These two protein chains interact to form a complex.

Sequence of chain B:
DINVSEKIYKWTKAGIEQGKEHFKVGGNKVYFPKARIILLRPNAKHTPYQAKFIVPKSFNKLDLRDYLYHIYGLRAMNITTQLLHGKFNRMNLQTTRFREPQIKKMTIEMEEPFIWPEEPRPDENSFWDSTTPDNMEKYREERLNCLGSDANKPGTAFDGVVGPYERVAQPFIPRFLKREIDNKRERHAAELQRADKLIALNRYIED

Residue-level contacts at the interface:
Residue Q103 in chain A contacts residue Q224 in chain B (closest heavy-atom distance 4.1 Å).
Residue D238 in chain A contacts residue G202 in chain B (closest heavy-atom distance 3.4 Å).
Residue Q106 in chain A contacts residue P225 in chain B (closest heavy-atom distance 3.9 Å).
Residue S162 in chain A interacts with residue P225 in chain B (closest heavy-atom distance 3.4 Å).
Residue L113 in chain A contacts residue R239 in chain B (closest heavy-atom distance 4.3 Å).
Residue R169 in chain A is in contact with residue S203 in chain B (closest heavy-atom distance 4.0 Å).
Residue E155 in chain A contacts residue L231 in chain B (closest heavy-atom distance 4.3 Å).
Residue L221 in chain A interacts with residue A223 in chain B (closest heavy-atom distance 3.3 Å).
Residue R154 in chain A contacts residue E234 in chain B (closest heavy-atom distance 4.1 Å).
Residue Y164 in chain A is in contact with residue F226 in chain B (closest heavy-atom distance 3.7 Å).
Residue R169 in chain A contacts residue L201 in chain B (closest heavy-atom distance 3.4 Å).
Residue R268 in chain A is in contact with residue F226 in chain B (closest heavy-atom distance 4.2 Å).
Residue F240 in chain A contacts residue L201 in chain B (closest heavy-atom distance 3.6 Å).
Residue L112 in chain A interacts with residue K232 in chain B (closest heavy-atom distance 4.3 Å).
Residue V163 in chain A contacts residue P225 in chain B (closest heavy-atom distance 4.1 Å).
Residue S167 in chain A contacts residue S203 in chain B (closest heavy-atom distance 3.8 Å).
Residue Q103 in chain A interacts with residue V222 in chain B (closest heavy-atom distance 3.6 Å).
Residue S162 in chain A contacts residue Q224 in chain B (closest heavy-atom distance 4.3 Å).
Residue D238 in chain A contacts residue S203 in chain B (closest heavy-atom distance 2.7 Å).
Residue Q102 in chain A interacts with residue E220 in chain B (closest heavy-atom distance 3.2 Å).
Residue E105 in chain A is in contact with residue V222 in chain B (closest heavy-atom distance 3.3 Å).
Residue Y168 in chain A interacts with residue D204 in chain B (closest heavy-atom distance 3.9 Å).
Residue D217 in chain A interacts with residue A223 in chain B (closest heavy-atom distance 3.5 Å).
Residue S114 in chain A is in contact with residue R239 in chain B (closest heavy-atom distance 3.8 Å).
Residue L107 in chain A is in contact with residue P225 in chain B (closest heavy-atom distance 4.2 Å).
Residue A108 in chain A contacts residue P225 in chain B (closest heavy-atom distance 3.7 Å).
Residue Y168 in chain A interacts with residue K207 in chain B (closest heavy-atom distance 3.9 Å).
Residue V158 in chain A interacts with residue L231 in chain B (closest heavy-atom distance 3.8 Å).
Residue Y164 in chain A is in contact with residue Q224 in chain B (closest heavy-atom distance 3.5 Å).
Residue V163 in chain A interacts with residue Q224 in chain B (closest heavy-atom distance 3.6 Å).
Residue V158 in chain A contacts residue P228 in chain B (closest heavy-atom distance 3.4 Å).
Residue K220 in chain A is in contact with residue A223 in chain B (closest heavy-atom distance 4.2 Å).
Residue A108 in chain A interacts with residue I227 in chain B (closest heavy-atom distance 4.2 Å).
Residue L94 in chain A is in contact with residue V215 in chain B (closest heavy-atom distance 4.0 Å).
Residue L112 in chain A is in contact with residue I235 in chain B (closest heavy-atom distance 3.7 Å).
Residue L112 in chain A contacts residue I227 in chain B (closest heavy-atom distance 3.7 Å).
Residue Y168 in chain A interacts with residue S203 in chain B (closest heavy-atom distance 3.6 Å).
Residue R154 in chain A contacts residue L231 in chain B (closest heavy-atom distance 3.4 Å).
Residue L112 in chain A is in contact with residue R239 in chain B (closest heavy-atom distance 2.7 Å).
Residue E155 in chain A contacts residue I235 in chain B (closest heavy-atom distance 3.8 Å).
Residue E105 in chain A interacts with residue A223 in chain B (closest heavy-atom distance 2.7 Å).
Residue V158 in chain A is in contact with residue I227 in chain B (closest heavy-atom distance 3.5 Å).
Residue Q166 in chain A contacts residue N206 in chain B (closest heavy-atom distance 3.3 Å).
Residue R169 in chain A is in contact with residue D204 in chain B (closest heavy-atom distance 3.5 Å).
Residue Q102 in chain A contacts residue Y219 in chain B (closest heavy-atom distance 3.8 Å).
Residue Q102 in chain A interacts with residue V222 in chain B (closest heavy-atom distance 3.4 Å).
Residue Q166 in chain A interacts with residue R221 in chain B (closest heavy-atom distance 2.7 Å).
Residue L221 in chain A interacts with residue Q224 in chain B (closest heavy-atom distance 3.7 Å).
Residue S111 in chain A contacts residue R239 in chain B (closest heavy-atom distance 3.7 Å).
Residue V158 in chain A interacts with residue F226 in chain B (closest heavy-atom distance 3.6 Å).
Residue Y168 in chain A interacts with residue P208 in chain B (closest heavy-atom distance 3.7 Å).
Residue S162 in chain A interacts with residue F226 in chain B (closest heavy-atom distance 3.1 Å).
Residue H262 in chain A is in contact with residue S203 in chain B (closest heavy-atom distance 3.7 Å).
Residue I98 in chain A interacts with residue Y219 in chain B (closest heavy-atom distance 3.3 Å).
Residue R264 in chain A is in contact with residue S203 in chain B (closest heavy-atom distance 4.0 Å).
Residue Y164 in chain A interacts with residue P225 in chain B (closest heavy-atom distance 3.8 Å).
Residue I266 in chain A interacts with residue F226 in chain B (closest heavy-atom distance 3.7 Å).
Residue E155 in chain A interacts with residue K238 in chain B (closest heavy-atom distance 3.6 Å).
Residue V158 in chain A interacts with residue I235 in chain B (closest heavy-atom distance 4.3 Å).
Residue Q102 in chain A contacts residue R221 in chain B (closest heavy-atom distance 3.6 Å).

Sequence of chain A:
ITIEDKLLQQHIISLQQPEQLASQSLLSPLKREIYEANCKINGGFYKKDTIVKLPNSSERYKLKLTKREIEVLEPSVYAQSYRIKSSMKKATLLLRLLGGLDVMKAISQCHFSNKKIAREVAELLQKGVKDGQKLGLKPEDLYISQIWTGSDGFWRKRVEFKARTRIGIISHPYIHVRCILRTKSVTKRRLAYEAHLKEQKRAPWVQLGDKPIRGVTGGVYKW